Interface contacts:
Residue W49 in the first protein contacts residue A58 in the second protein (closest heavy-atom distance 4.6 Å).
Residue I60 in the first protein interacts with residue S73 in the second protein (closest heavy-atom distance 4.5 Å).
Residue I45 in the first protein interacts with residue V54 in the second protein (closest heavy-atom distance 4.0 Å).
Residue Q38 in the first protein contacts residue M51 in the second protein (closest heavy-atom distance 4.7 Å).
Residue A30 in the first protein contacts residue Y44 in the second protein (closest heavy-atom distance 3.4 Å).
Residue A41 in the first protein interacts with residue I55 in the second protein (closest heavy-atom distance 3.8 Å).
Residue Q38 in the first protein contacts residue A50 in the second protein (closest heavy-atom distance 4.5 Å).
Residue W49 in the first protein contacts residue G61 in the second protein (closest heavy-atom distance 3.4 Å).
Residue V56 in the first protein contacts residue K66 in the second protein (closest heavy-atom distance 4.7 Å).
Residue F34 in the first protein contacts residue A48 in the second protein (closest heavy-atom distance 4.2 Å).
Residue V56 in the first protein is in contact with residue T69 in the second protein (closest heavy-atom distance 3.4 Å).
Residue W49 in the first protein is in contact with residue I62 in the second protein (closest heavy-atom distance 3.6 Å).
Residue W49 in the first protein contacts residue F65 in the second protein (closest heavy-atom distance 4.0 Å).
Residue V56 in the first protein is in contact with residue F65 in the second protein (closest heavy-atom distance 3.6 Å).
Residue K63 in the first protein interacts with residue S73 in the second protein (closest heavy-atom distance 3.4 Å).
Residue F34 in the first protein contacts residue M51 in the second protein (closest heavy-atom distance 3.5 Å).
Residue V52 in the first protein contacts residue F65 in the second protein (closest heavy-atom distance 4.7 Å).
Residue Q38 in the first protein is in contact with residue V54 in the second protein (closest heavy-atom distance 3.6 Å).
Residue L37 in the first protein is in contact with residue M51 in the second protein (closest heavy-atom distance 4.1 Å).
Residue K31 in the first protein interacts with residue Y47 in the second protein (closest heavy-atom distance 3.8 Å).
Residue I45 in the first protein is in contact with residue A58 in the second protein (closest heavy-atom distance 3.6 Å).
Residue V52 in the first protein interacts with residue K66 in the second protein (closest heavy-atom distance 3.8 Å).
Residue I60 in the first protein is in contact with residue T69 in the second protein (closest heavy-atom distance 3.5 Å).
Residue D28 in the first protein interacts with residue E43 in the second protein (closest heavy-atom distance 4.3 Å).
Residue F34 in the first protein interacts with residue Y44 in the second protein (closest heavy-atom distance 3.6 Å).
Residue K63 in the first protein contacts residue S70 in the second protein (closest heavy-atom distance 3.7 Å).
Residue F34 in the first protein contacts residue Y47 in the second protein (closest heavy-atom distance 3.6 Å).
Residue I45 in the first protein contacts residue I55 in the second protein (closest heavy-atom distance 4.9 Å).
Residue V52 in the first protein contacts residue I62 in the second protein (closest heavy-atom distance 4.3 Å).
Residue V53 in the first protein interacts with residue F65 in the second protein (closest heavy-atom distance 4.6 Å).
Residue A48 in the first protein contacts residue I62 in the second protein (closest heavy-atom distance 4.1 Å).
Residue A30 in the first protein contacts residue E43 in the second protein (closest heavy-atom distance 4.9 Å).
Residue T42 in the first protein contacts residue V54 in the second protein (closest heavy-atom distance 4.9 Å).

Sequence of the first protein:
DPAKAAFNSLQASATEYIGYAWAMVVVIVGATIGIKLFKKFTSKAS

Sequence of the second protein:
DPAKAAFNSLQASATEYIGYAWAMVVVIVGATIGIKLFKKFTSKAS

These two protein chains interact to form a complex.